Sequence of protein 1:
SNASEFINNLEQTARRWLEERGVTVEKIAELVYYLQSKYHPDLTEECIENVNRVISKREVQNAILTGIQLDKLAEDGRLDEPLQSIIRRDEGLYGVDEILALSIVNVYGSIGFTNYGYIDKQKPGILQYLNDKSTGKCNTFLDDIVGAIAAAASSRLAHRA

Sequence of protein 2:
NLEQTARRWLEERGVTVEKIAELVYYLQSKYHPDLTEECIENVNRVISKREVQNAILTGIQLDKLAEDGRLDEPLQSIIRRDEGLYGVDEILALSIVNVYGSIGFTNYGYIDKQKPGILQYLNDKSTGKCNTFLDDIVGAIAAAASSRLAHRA

Residue-level contacts at the interface:
Residue I8 in protein 1 is in contact with residue P85 in protein 2 (closest heavy-atom distance 4.1 Å).
Residue V99 in protein 1 interacts with residue L103 in protein 2 (closest heavy-atom distance 3.4 Å).
Residue V99 in protein 1 is in contact with residue N65 in protein 2 (closest heavy-atom distance 3.5 Å).
Residue L76 in protein 1 is in contact with residue L76 in protein 2 (closest heavy-atom distance 3.4 Å).
Residue N65 in protein 1 interacts with residue Y97 in protein 2 (closest heavy-atom distance 3.2 Å).
Residue P85 in protein 1 is in contact with residue L68 in protein 2 (closest heavy-atom distance 3.7 Å).
Residue L68 in protein 1 is in contact with residue L86 in protein 2 (closest heavy-atom distance 3.7 Å).
Residue N65 in protein 1 interacts with residue G98 in protein 2 (closest heavy-atom distance 3.8 Å).
Residue T69 in protein 1 interacts with residue L86 in protein 2 (closest heavy-atom distance 3.6 Å).
Residue S5 in protein 1 is in contact with residue R92 in protein 2 (closest heavy-atom distance 3.3 Å).
Residue N65 in protein 1 is in contact with residue V99 in protein 2 (closest heavy-atom distance 3.2 Å).
Residue S5 in protein 1 is in contact with residue E94 in protein 2 (closest heavy-atom distance 2.3 Å).
Residue Q72 in protein 1 contacts residue L86 in protein 2 (closest heavy-atom distance 3.2 Å).
Residue L86 in protein 1 contacts residue T69 in protein 2 (closest heavy-atom distance 3.3 Å).
Residue P85 in protein 1 is in contact with residue W19 in protein 2 (closest heavy-atom distance 4.1 Å).
Residue D83 in protein 1 interacts with residue W19 in protein 2 (closest heavy-atom distance 4.2 Å).
Residue L73 in protein 1 contacts residue L73 in protein 2 (closest heavy-atom distance 3.2 Å).
Residue R61 in protein 1 contacts residue L96 in protein 2 (closest heavy-atom distance 3.0 Å).
Residue L82 in protein 1 is in contact with residue L76 in protein 2 (closest heavy-atom distance 3.8 Å).
Residue T69 in protein 1 contacts residue V99 in protein 2 (closest heavy-atom distance 3.6 Å).
Residue T15 in protein 1 is in contact with residue P85 in protein 2 (closest heavy-atom distance 4.0 Å).
Residue L96 in protein 1 interacts with residue R61 in protein 2 (closest heavy-atom distance 3.1 Å).
Residue P85 in protein 1 is in contact with residue N11 in protein 2 (closest heavy-atom distance 4.2 Å).
Residue T69 in protein 1 interacts with residue L73 in protein 2 (closest heavy-atom distance 3.9 Å).
Residue L12 in protein 1 contacts residue I89 in protein 2 (closest heavy-atom distance 3.7 Å).
Residue Y97 in protein 1 contacts residue N65 in protein 2 (closest heavy-atom distance 2.9 Å).
Residue L86 in protein 1 contacts residue L68 in protein 2 (closest heavy-atom distance 3.1 Å).
Residue I8 in protein 1 contacts residue I89 in protein 2 (closest heavy-atom distance 4.0 Å).
Residue L86 in protein 1 interacts with residue Q72 in protein 2 (closest heavy-atom distance 3.1 Å).
Residue W19 in protein 1 contacts residue D83 in protein 2 (closest heavy-atom distance 4.2 Å).
Residue L96 in protein 1 is in contact with residue E62 in protein 2 (closest heavy-atom distance 4.0 Å).
Residue G98 in protein 1 interacts with residue E62 in protein 2 (closest heavy-atom distance 4.0 Å).
Residue S106 in protein 1 interacts with residue I102 in protein 2 (closest heavy-atom distance 3.6 Å).
Residue L68 in protein 1 contacts residue I89 in protein 2 (closest heavy-atom distance 4.2 Å).
Residue P85 in protein 1 contacts residue T15 in protein 2 (closest heavy-atom distance 3.5 Å).
Residue N65 in protein 1 interacts with residue L96 in protein 2 (closest heavy-atom distance 3.0 Å).
Residue G98 in protein 1 is in contact with residue N65 in protein 2 (closest heavy-atom distance 2.8 Å).
Residue L12 in protein 1 is in contact with residue P85 in protein 2 (closest heavy-atom distance 3.5 Å).
Residue T69 in protein 1 contacts residue Y97 in protein 2 (closest heavy-atom distance 2.7 Å).
Residue R81 in protein 1 contacts residue R81 in protein 2 (closest heavy-atom distance 2.9 Å).
Residue D83 in protein 1 contacts residue Q72 in protein 2 (closest heavy-atom distance 3.3 Å).
Residue V99 in protein 1 interacts with residue A66 in protein 2 (closest heavy-atom distance 4.2 Å).
Residue Q72 in protein 1 is in contact with residue L82 in protein 2 (closest heavy-atom distance 3.0 Å).
Residue L96 in protein 1 interacts with residue N65 in protein 2 (closest heavy-atom distance 3.5 Å).
Residue A66 in protein 1 interacts with residue V99 in protein 2 (closest heavy-atom distance 4.2 Å).
Residue L73 in protein 1 is in contact with residue T69 in protein 2 (closest heavy-atom distance 4.2 Å).
Residue I8 in protein 1 interacts with residue S88 in protein 2 (closest heavy-atom distance 4.1 Å).
Residue Y97 in protein 1 contacts residue T69 in protein 2 (closest heavy-atom distance 2.6 Å).
Residue L82 in protein 1 interacts with residue Q72 in protein 2 (closest heavy-atom distance 2.8 Å).
Residue S1 in protein 1 interacts with residue R92 in protein 2 (closest heavy-atom distance 3.2 Å).
Residue L103 in protein 1 is in contact with residue I102 in protein 2 (closest heavy-atom distance 4.2 Å).
Residue W19 in protein 1 interacts with residue E84 in protein 2 (closest heavy-atom distance 3.8 Å).
Residue Q72 in protein 1 interacts with residue D83 in protein 2 (closest heavy-atom distance 2.9 Å).
Residue V99 in protein 1 contacts residue T69 in protein 2 (closest heavy-atom distance 3.9 Å).
Residue L103 in protein 1 interacts with residue V99 in protein 2 (closest heavy-atom distance 3.8 Å).
Residue I8 in protein 1 contacts residue R92 in protein 2 (closest heavy-atom distance 4.0 Å).
Residue I102 in protein 1 is in contact with residue I102 in protein 2 (closest heavy-atom distance 3.4 Å).
Residue I102 in protein 1 interacts with residue S106 in protein 2 (closest heavy-atom distance 3.4 Å).
Residue L68 in protein 1 is in contact with residue P85 in protein 2 (closest heavy-atom distance 4.2 Å).
Residue E84 in protein 1 contacts residue W19 in protein 2 (closest heavy-atom distance 3.1 Å).

This data describes a binding interaction between two proteins.